Residue-level contacts at the interface:
Residue K288 in protein 2 interacts with residue P21 in protein 1 (closest heavy-atom distance 3.4 Å).
Residue D39 in protein 2 is in contact with residue Q5 in protein 1 (closest heavy-atom distance 3.8 Å).
Residue S188 in protein 2 is in contact with residue A14 in protein 1 (closest heavy-atom distance 3.3 Å).
Residue R246 in protein 2 interacts with residue L27 in protein 1 (closest heavy-atom distance 3.7 Å).
Residue Y276 in protein 2 contacts residue M24 in protein 1 (closest heavy-atom distance 3.7 Å).
Residue D191 in protein 2 contacts residue H31 in protein 1 (closest heavy-atom distance 3.9 Å).
Residue E284 in protein 2 is in contact with residue C23 in protein 1 (closest heavy-atom distance 4.0 Å).
Residue Y276 in protein 2 contacts residue Y25 in protein 1 (closest heavy-atom distance 3.7 Å).
Residue I35 in protein 2 contacts residue Y4 in protein 1 (closest heavy-atom distance 3.9 Å).
Residue I285 in protein 2 is in contact with residue P21 in protein 1 (closest heavy-atom distance 3.7 Å).
Residue R173 in protein 2 contacts residue Y9 in protein 1 (closest heavy-atom distance 3.1 Å).
Residue Y185 in protein 2 is in contact with residue E19 in protein 1 (closest heavy-atom distance 3.8 Å).
Residue D34 in protein 2 contacts residue Y4 in protein 1 (closest heavy-atom distance 3.9 Å).
Residue I177 in protein 2 interacts with residue Y9 in protein 1 (closest heavy-atom distance 3.5 Å).
Residue R246 in protein 2 interacts with residue M24 in protein 1 (closest heavy-atom distance 3.7 Å).
Residue L193 in protein 2 interacts with residue P21 in protein 1 (closest heavy-atom distance 4.0 Å).
Residue S36 in protein 2 interacts with residue Y4 in protein 1 (closest heavy-atom distance 3.7 Å).
Residue D281 in protein 2 contacts residue C23 in protein 1 (closest heavy-atom distance 4.0 Å).
Residue K288 in protein 2 contacts residue E19 in protein 1 (closest heavy-atom distance 3.4 Å).
Residue T184 in protein 2 is in contact with residue H10 in protein 1 (closest heavy-atom distance 3.2 Å).
Residue R246 in protein 2 contacts residue Y25 in protein 1 (closest heavy-atom distance 2.8 Å).
Residue D281 in protein 2 interacts with residue M24 in protein 1 (closest heavy-atom distance 3.9 Å).
Residue H32 in protein 2 is in contact with residue P2 in protein 1 (closest heavy-atom distance 3.3 Å).
Residue Y185 in protein 2 is in contact with residue V18 in protein 1 (closest heavy-atom distance 4.0 Å).
Residue E82 in protein 2 contacts residue V6 in protein 1 (closest heavy-atom distance 4.5 Å).
Residue F189 in protein 2 interacts with residue E19 in protein 1 (closest heavy-atom distance 3.6 Å).
Residue L193 in protein 2 contacts residue L20 in protein 1 (closest heavy-atom distance 3.6 Å).
Residue Y185 in protein 2 interacts with residue P15 in protein 1 (closest heavy-atom distance 3.6 Å).
Residue S180 in protein 2 is in contact with residue H10 in protein 1 (closest heavy-atom distance 3.8 Å).
Residue G194 in protein 2 interacts with residue N29 in protein 1 (closest heavy-atom distance 4.4 Å).
Residue F189 in protein 2 contacts residue L16 in protein 1 (closest heavy-atom distance 4.0 Å).
Residue A277 in protein 2 interacts with residue M24 in protein 1 (closest heavy-atom distance 3.7 Å).
Residue E82 in protein 2 interacts with residue Y4 in protein 1 (closest heavy-atom distance 4.3 Å).
Residue F189 in protein 2 is in contact with residue P21 in protein 1 (closest heavy-atom distance 3.6 Å).
Residue G194 in protein 2 contacts residue P28 in protein 1 (closest heavy-atom distance 3.5 Å).
Residue S188 in protein 2 interacts with residue P15 in protein 1 (closest heavy-atom distance 3.8 Å).
Residue L193 in protein 2 is in contact with residue L27 in protein 1 (closest heavy-atom distance 4.1 Å).
Residue E192 in protein 2 is in contact with residue L16 in protein 1 (closest heavy-atom distance 4.5 Å).
Residue Y185 in protein 2 contacts residue L16 in protein 1 (closest heavy-atom distance 4.1 Å).
Residue K30 in protein 2 interacts with residue M3 in protein 1 (closest heavy-atom distance 4.0 Å).
Residue M274 in protein 2 interacts with residue M24 in protein 1 (closest heavy-atom distance 4.0 Å).
Residue D191 in protein 2 interacts with residue N29 in protein 1 (closest heavy-atom distance 3.4 Å).
Residue G194 in protein 2 is in contact with residue L27 in protein 1 (closest heavy-atom distance 4.1 Å).
Residue G292 in protein 2 contacts residue V18 in protein 1 (closest heavy-atom distance 4.5 Å).
Residue H296 in protein 2 contacts residue P15 in protein 1 (closest heavy-atom distance 3.5 Å).
Residue A275 in protein 2 interacts with residue Y25 in protein 1 (closest heavy-atom distance 4.3 Å).
Residue F189 in protein 2 is in contact with residue L20 in protein 1 (closest heavy-atom distance 4.0 Å).
Residue V33 in protein 2 is in contact with residue Y4 in protein 1 (closest heavy-atom distance 3.6 Å).
Residue L196 in protein 2 contacts residue V30 in protein 1 (closest heavy-atom distance 4.2 Å).
Residue S36 in protein 2 is in contact with residue Q5 in protein 1 (closest heavy-atom distance 3.7 Å).
Residue K288 in protein 2 is in contact with residue L20 in protein 1 (closest heavy-atom distance 3.9 Å).
Residue I285 in protein 2 contacts residue C23 in protein 1 (closest heavy-atom distance 4.3 Å).
Residue K181 in protein 2 interacts with residue Y9 in protein 1 (closest heavy-atom distance 3.2 Å).
Residue S188 in protein 2 is in contact with residue L16 in protein 1 (closest heavy-atom distance 4.4 Å).
Residue K181 in protein 2 is in contact with residue H10 in protein 1 (closest heavy-atom distance 3.9 Å).
Residue D245 in protein 2 interacts with residue L27 in protein 1 (closest heavy-atom distance 4.4 Å).
Residue E192 in protein 2 contacts residue N29 in protein 1 (closest heavy-atom distance 3.9 Å).
Residue A275 in protein 2 interacts with residue M24 in protein 1 (closest heavy-atom distance 3.4 Å).
Residue D245 in protein 2 interacts with residue Y25 in protein 1 (closest heavy-atom distance 4.2 Å).
Residue E192 in protein 2 is in contact with residue L20 in protein 1 (closest heavy-atom distance 4.0 Å).

These two protein chains interact to form a complex.

Sequence of protein 1:
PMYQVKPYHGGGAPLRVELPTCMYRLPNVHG

Sequence of protein 2:
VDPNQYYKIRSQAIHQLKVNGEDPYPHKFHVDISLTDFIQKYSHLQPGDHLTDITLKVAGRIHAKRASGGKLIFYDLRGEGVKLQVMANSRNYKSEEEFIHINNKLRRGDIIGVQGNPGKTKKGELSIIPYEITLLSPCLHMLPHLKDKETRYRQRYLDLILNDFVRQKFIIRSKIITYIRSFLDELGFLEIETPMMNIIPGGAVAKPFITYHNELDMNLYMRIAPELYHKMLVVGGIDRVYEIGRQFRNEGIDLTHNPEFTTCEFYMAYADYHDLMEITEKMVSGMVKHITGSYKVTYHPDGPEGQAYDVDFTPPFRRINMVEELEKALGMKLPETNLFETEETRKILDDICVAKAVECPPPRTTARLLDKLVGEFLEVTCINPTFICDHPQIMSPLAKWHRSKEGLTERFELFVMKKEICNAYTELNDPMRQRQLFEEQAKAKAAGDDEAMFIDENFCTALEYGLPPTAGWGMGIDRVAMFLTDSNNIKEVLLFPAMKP